Sequence of protein 2:
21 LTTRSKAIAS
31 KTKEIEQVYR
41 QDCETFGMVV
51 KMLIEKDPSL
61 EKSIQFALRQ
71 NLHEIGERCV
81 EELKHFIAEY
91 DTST

The following describes two proteins that form a bound complex.

Interface contacts:
Residue M52 in protein 2 is in contact with residue F46 in protein 1 (closest heavy-atom distance 3.9 Å).
Residue L53 in protein 2 contacts residue F46 in protein 1 (closest heavy-atom distance 4.1 Å).
Residue A67 in protein 2 contacts residue D57 in protein 1 (closest heavy-atom distance 4.1 Å).
Residue Q70 in protein 2 contacts residue K56 in protein 1 (closest heavy-atom distance 3.6 Å).
Residue L53 in protein 2 interacts with residue L68 in protein 1 (closest heavy-atom distance 3.8 Å).
Residue V49 in protein 2 interacts with residue V49 in protein 1 (closest heavy-atom distance 3.6 Å).
Residue L53 in protein 2 contacts residue V50 in protein 1 (closest heavy-atom distance 4.0 Å).
Residue A67 in protein 2 interacts with residue K56 in protein 1 (closest heavy-atom distance 4.2 Å).
Residue T45 in protein 2 interacts with residue V49 in protein 1 (closest heavy-atom distance 4.4 Å).
Residue L53 in protein 2 contacts residue A67 in protein 1 (closest heavy-atom distance 3.6 Å).
Residue L53 in protein 2 interacts with residue L53 in protein 1 (closest heavy-atom distance 3.8 Å).
Residue A67 in protein 2 is in contact with residue L60 in protein 1 (closest heavy-atom distance 4.4 Å).
Residue N71 in protein 2 interacts with residue K56 in protein 1 (closest heavy-atom distance 3.4 Å).
Residue D57 in protein 2 contacts residue S63 in protein 1 (closest heavy-atom distance 4.2 Å).
Residue I64 in protein 2 interacts with residue I64 in protein 1 (closest heavy-atom distance 4.2 Å).
Residue V49 in protein 2 interacts with residue V50 in protein 1 (closest heavy-atom distance 4.8 Å).
Residue L60 in protein 2 is in contact with residue A67 in protein 1 (closest heavy-atom distance 4.8 Å).
Residue T45 in protein 2 contacts residue T45 in protein 1 (closest heavy-atom distance 3.6 Å).
Residue I64 in protein 2 is in contact with residue L60 in protein 1 (closest heavy-atom distance 4.1 Å).
Residue N71 in protein 2 contacts residue E55 in protein 1 (closest heavy-atom distance 4.5 Å).
Residue F46 in protein 2 contacts residue M52 in protein 1 (closest heavy-atom distance 3.4 Å).
Residue L53 in protein 2 interacts with residue N71 in protein 1 (closest heavy-atom distance 3.7 Å).
Residue M52 in protein 2 interacts with residue I75 in protein 1 (closest heavy-atom distance 4.2 Å).
Residue V49 in protein 2 interacts with residue F46 in protein 1 (closest heavy-atom distance 3.8 Å).
Residue V50 in protein 2 interacts with residue L53 in protein 1 (closest heavy-atom distance 4.1 Å).
Residue K56 in protein 2 interacts with residue Q70 in protein 1 (closest heavy-atom distance 3.5 Å).
Residue M52 in protein 2 contacts residue N71 in protein 1 (closest heavy-atom distance 3.2 Å).
Residue E74 in protein 2 interacts with residue K56 in protein 1 (closest heavy-atom distance 2.8 Å).
Residue E74 in protein 2 interacts with residue E55 in protein 1 (closest heavy-atom distance 4.5 Å).
Residue N71 in protein 2 is in contact with residue L53 in protein 1 (closest heavy-atom distance 3.8 Å).
Residue K56 in protein 2 contacts residue A67 in protein 1 (closest heavy-atom distance 4.3 Å).
Residue L60 in protein 2 interacts with residue S63 in protein 1 (closest heavy-atom distance 4.0 Å).
Residue V50 in protein 2 is in contact with residue V49 in protein 1 (closest heavy-atom distance 4.7 Å).
Residue A67 in protein 2 interacts with residue L53 in protein 1 (closest heavy-atom distance 3.6 Å).
Residue S63 in protein 2 contacts residue D57 in protein 1 (closest heavy-atom distance 3.3 Å).
Residue V49 in protein 2 is in contact with residue T45 in protein 1 (closest heavy-atom distance 3.8 Å).
Residue F46 in protein 2 interacts with residue V49 in protein 1 (closest heavy-atom distance 3.9 Å).
Residue I64 in protein 2 interacts with residue L53 in protein 1 (closest heavy-atom distance 4.0 Å).
Residue D57 in protein 2 interacts with residue A67 in protein 1 (closest heavy-atom distance 4.0 Å).
Residue K56 in protein 2 interacts with residue F66 in protein 1 (closest heavy-atom distance 4.5 Å).
Residue S63 in protein 2 is in contact with residue L60 in protein 1 (closest heavy-atom distance 3.7 Å).
Residue D57 in protein 2 interacts with residue F66 in protein 1 (closest heavy-atom distance 4.3 Å).
Residue K56 in protein 2 is in contact with residue E74 in protein 1 (closest heavy-atom distance 2.3 Å).
Residue K56 in protein 2 is in contact with residue N71 in protein 1 (closest heavy-atom distance 3.8 Å).
Residue L60 in protein 2 is in contact with residue L60 in protein 1 (closest heavy-atom distance 4.7 Å).
Residue F46 in protein 2 contacts residue L53 in protein 1 (closest heavy-atom distance 4.4 Å).
Residue L68 in protein 2 contacts residue L53 in protein 1 (closest heavy-atom distance 3.7 Å).
Residue N71 in protein 2 contacts residue M52 in protein 1 (closest heavy-atom distance 3.2 Å).
Residue L53 in protein 2 contacts residue I64 in protein 1 (closest heavy-atom distance 4.0 Å).
Residue F66 in protein 2 is in contact with residue D57 in protein 1 (closest heavy-atom distance 4.8 Å).
Residue L60 in protein 2 contacts residue I64 in protein 1 (closest heavy-atom distance 4.0 Å).

Sequence of protein 1:
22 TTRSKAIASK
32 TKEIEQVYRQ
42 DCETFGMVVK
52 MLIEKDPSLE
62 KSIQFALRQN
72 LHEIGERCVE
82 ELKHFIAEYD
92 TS